Sequence of the first protein:
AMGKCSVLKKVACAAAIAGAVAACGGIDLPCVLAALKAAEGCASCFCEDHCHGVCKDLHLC

These two protein chains interact to form a complex.

Sequence of the second protein:
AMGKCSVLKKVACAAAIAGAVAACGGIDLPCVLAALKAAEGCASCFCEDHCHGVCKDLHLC

Interface contacts:
Residue H52 in the first protein contacts residue P30 in the second protein (closest heavy-atom distance 4.1 Å).
Residue G26 in the first protein contacts residue H52 in the second protein (closest heavy-atom distance 3.0 Å).
Residue C31 in the first protein contacts residue K56 in the second protein (closest heavy-atom distance 3.6 Å).
Residue G53 in the first protein is in contact with residue C31 in the second protein (closest heavy-atom distance 3.6 Å).
Residue H52 in the first protein interacts with residue V32 in the second protein (closest heavy-atom distance 3.5 Å).
Residue D28 in the first protein contacts residue G53 in the second protein (closest heavy-atom distance 3.2 Å).
Residue H52 in the first protein contacts residue L29 in the second protein (closest heavy-atom distance 4.3 Å).
Residue H52 in the first protein is in contact with residue C31 in the second protein (closest heavy-atom distance 3.8 Å).
Residue G53 in the first protein contacts residue P30 in the second protein (closest heavy-atom distance 4.2 Å).
Residue C24 in the first protein contacts residue K56 in the second protein (closest heavy-atom distance 3.4 Å).
Residue V54 in the first protein is in contact with residue P30 in the second protein (closest heavy-atom distance 3.5 Å).
Residue I27 in the first protein is in contact with residue H52 in the second protein (closest heavy-atom distance 3.1 Å).
Residue C31 in the first protein contacts residue D57 in the second protein (closest heavy-atom distance 4.6 Å).
Residue V54 in the first protein interacts with residue V54 in the second protein (closest heavy-atom distance 4.6 Å).
Residue C31 in the first protein interacts with residue G53 in the second protein (closest heavy-atom distance 4.5 Å).
Residue P30 in the first protein interacts with residue P30 in the second protein (closest heavy-atom distance 3.5 Å).
Residue H52 in the first protein interacts with residue G26 in the second protein (closest heavy-atom distance 3.2 Å).
Residue G25 in the first protein interacts with residue H52 in the second protein (closest heavy-atom distance 4.3 Å).
Residue C31 in the first protein interacts with residue H52 in the second protein (closest heavy-atom distance 4.0 Å).
Residue P30 in the first protein is in contact with residue G53 in the second protein (closest heavy-atom distance 4.1 Å).
Residue H52 in the first protein interacts with residue I27 in the second protein (closest heavy-atom distance 4.1 Å).
Residue C24 in the first protein is in contact with residue H52 in the second protein (closest heavy-atom distance 2.6 Å).
Residue P30 in the first protein is in contact with residue L29 in the second protein (closest heavy-atom distance 4.9 Å).
Residue H52 in the first protein is in contact with residue G25 in the second protein (closest heavy-atom distance 4.8 Å).
Residue H52 in the first protein contacts residue D28 in the second protein (closest heavy-atom distance 3.1 Å).
Residue D28 in the first protein interacts with residue H52 in the second protein (closest heavy-atom distance 3.1 Å).
Residue P30 in the first protein interacts with residue V54 in the second protein (closest heavy-atom distance 3.4 Å).
Residue H52 in the first protein interacts with residue C24 in the second protein (closest heavy-atom distance 3.1 Å).